Sequence of protein 2:
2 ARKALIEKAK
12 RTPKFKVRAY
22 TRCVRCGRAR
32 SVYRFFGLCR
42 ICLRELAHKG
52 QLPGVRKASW

Residue-level contacts at the interface:
Residue Q37 in protein 1 is in contact with residue L47 in protein 2 (closest heavy-atom distance 3.2 Å).
Residue G13 in protein 1 is in contact with residue R57 in protein 2 (closest heavy-atom distance 3.0 Å).
Residue F10 in protein 1 interacts with residue K58 in protein 2 (closest heavy-atom distance 4.5 Å).
Residue S20 in protein 1 is in contact with residue G55 in protein 2 (closest heavy-atom distance 4.9 Å).
Residue L33 in protein 1 is in contact with residue L39 in protein 2 (closest heavy-atom distance 4.0 Å).
Residue G9 in protein 1 interacts with residue K58 in protein 2 (closest heavy-atom distance 3.8 Å).
Residue L34 in protein 1 is in contact with residue V25 in protein 2 (closest heavy-atom distance 3.2 Å).
Residue W18 in protein 1 is in contact with residue P54 in protein 2 (closest heavy-atom distance 3.9 Å).
Residue Y29 in protein 1 is in contact with residue G55 in protein 2 (closest heavy-atom distance 4.4 Å).
Residue W18 in protein 1 contacts residue L53 in protein 2 (closest heavy-atom distance 3.2 Å).
Residue L12 in protein 1 interacts with residue V56 in protein 2 (closest heavy-atom distance 4.8 Å).
Residue R40 in protein 1 contacts residue Q52 in protein 2 (closest heavy-atom distance 3.7 Å).
Residue E19 in protein 1 is in contact with residue K50 in protein 2 (closest heavy-atom distance 3.5 Å).
Residue I8 in protein 1 is in contact with residue K50 in protein 2 (closest heavy-atom distance 4.0 Å).
Residue S20 in protein 1 contacts residue P54 in protein 2 (closest heavy-atom distance 3.1 Å).
Residue Q37 in protein 1 is in contact with residue R26 in protein 2 (closest heavy-atom distance 4.8 Å).
Residue Y29 in protein 1 interacts with residue V56 in protein 2 (closest heavy-atom distance 3.4 Å).
Residue H6 in protein 1 interacts with residue H49 in protein 2 (closest heavy-atom distance 3.8 Å).
Residue W18 in protein 1 interacts with residue G51 in protein 2 (closest heavy-atom distance 3.1 Å).
Residue R30 in protein 1 is in contact with residue R35 in protein 2 (closest heavy-atom distance 3.5 Å).
Residue I5 in protein 1 interacts with residue K58 in protein 2 (closest heavy-atom distance 3.8 Å).
Residue S20 in protein 1 interacts with residue G51 in protein 2 (closest heavy-atom distance 4.0 Å).
Residue L12 in protein 1 is in contact with residue G51 in protein 2 (closest heavy-atom distance 3.6 Å).
Residue E44 in protein 1 contacts residue Q52 in protein 2 (closest heavy-atom distance 4.9 Å).
Residue L33 in protein 1 contacts residue F37 in protein 2 (closest heavy-atom distance 3.8 Å).
Residue W18 in protein 1 is in contact with residue V56 in protein 2 (closest heavy-atom distance 2.9 Å).
Residue Y29 in protein 1 interacts with residue F37 in protein 2 (closest heavy-atom distance 3.4 Å).
Residue L12 in protein 1 contacts residue A48 in protein 2 (closest heavy-atom distance 4.0 Å).
Residue R30 in protein 1 contacts residue F37 in protein 2 (closest heavy-atom distance 3.5 Å).
Residue G9 in protein 1 contacts residue H49 in protein 2 (closest heavy-atom distance 3.0 Å).
Residue L12 in protein 1 is in contact with residue K50 in protein 2 (closest heavy-atom distance 4.9 Å).
Residue R30 in protein 1 contacts residue G38 in protein 2 (closest heavy-atom distance 4.2 Å).
Residue Y29 in protein 1 contacts residue P54 in protein 2 (closest heavy-atom distance 2.2 Å).
Residue I8 in protein 1 is in contact with residue H49 in protein 2 (closest heavy-atom distance 3.7 Å).
Residue R30 in protein 1 is in contact with residue F36 in protein 2 (closest heavy-atom distance 3.7 Å).
Residue Y29 in protein 1 is in contact with residue F36 in protein 2 (closest heavy-atom distance 3.6 Å).
Residue G25 in protein 1 contacts residue F36 in protein 2 (closest heavy-atom distance 4.7 Å).
Residue Y29 in protein 1 contacts residue L53 in protein 2 (closest heavy-atom distance 3.4 Å).
Residue R21 in protein 1 is in contact with residue P54 in protein 2 (closest heavy-atom distance 4.6 Å).
Residue L12 in protein 1 interacts with residue R57 in protein 2 (closest heavy-atom distance 4.8 Å).
Residue L12 in protein 1 is in contact with residue H49 in protein 2 (closest heavy-atom distance 4.3 Å).
Residue Q37 in protein 1 contacts residue Q52 in protein 2 (closest heavy-atom distance 2.7 Å).
Residue W18 in protein 1 contacts residue Q52 in protein 2 (closest heavy-atom distance 4.7 Å).
Residue I14 in protein 1 is in contact with residue R57 in protein 2 (closest heavy-atom distance 4.4 Å).
Residue L33 in protein 1 interacts with residue L47 in protein 2 (closest heavy-atom distance 4.5 Å).
Residue H6 in protein 1 interacts with residue K50 in protein 2 (closest heavy-atom distance 4.7 Å).
Residue E19 in protein 1 contacts residue Q52 in protein 2 (closest heavy-atom distance 4.4 Å).
Residue S20 in protein 1 interacts with residue Q52 in protein 2 (closest heavy-atom distance 4.1 Å).
Residue K26 in protein 1 interacts with residue F36 in protein 2 (closest heavy-atom distance 3.8 Å).
Residue L33 in protein 1 interacts with residue L53 in protein 2 (closest heavy-atom distance 3.4 Å).
Residue W18 in protein 1 is in contact with residue R57 in protein 2 (closest heavy-atom distance 4.1 Å).
Residue W22 in protein 1 contacts residue P54 in protein 2 (closest heavy-atom distance 3.5 Å).
Residue L33 in protein 1 is in contact with residue Q52 in protein 2 (closest heavy-atom distance 4.8 Å).
Residue E19 in protein 1 interacts with residue G51 in protein 2 (closest heavy-atom distance 3.1 Å).
Residue W18 in protein 1 contacts residue G55 in protein 2 (closest heavy-atom distance 3.7 Å).

Sequence of protein 1:
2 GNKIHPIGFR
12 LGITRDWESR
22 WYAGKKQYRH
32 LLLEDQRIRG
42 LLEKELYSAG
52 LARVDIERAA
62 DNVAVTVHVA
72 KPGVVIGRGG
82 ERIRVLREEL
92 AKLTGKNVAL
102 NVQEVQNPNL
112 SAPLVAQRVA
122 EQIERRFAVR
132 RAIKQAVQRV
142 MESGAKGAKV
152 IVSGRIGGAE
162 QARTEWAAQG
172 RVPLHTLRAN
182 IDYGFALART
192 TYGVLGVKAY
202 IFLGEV

These two protein chains interact to form a complex.